Sequence of protein 1:
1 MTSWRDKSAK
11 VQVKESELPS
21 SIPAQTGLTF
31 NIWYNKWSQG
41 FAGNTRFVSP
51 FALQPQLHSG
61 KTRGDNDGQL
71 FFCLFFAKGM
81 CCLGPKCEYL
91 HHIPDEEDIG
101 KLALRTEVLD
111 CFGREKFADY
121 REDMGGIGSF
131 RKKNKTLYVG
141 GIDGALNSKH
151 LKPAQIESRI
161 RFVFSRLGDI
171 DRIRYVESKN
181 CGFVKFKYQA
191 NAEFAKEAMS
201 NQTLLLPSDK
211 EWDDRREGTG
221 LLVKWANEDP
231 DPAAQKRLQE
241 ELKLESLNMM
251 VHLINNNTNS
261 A

Sequence of protein 2:
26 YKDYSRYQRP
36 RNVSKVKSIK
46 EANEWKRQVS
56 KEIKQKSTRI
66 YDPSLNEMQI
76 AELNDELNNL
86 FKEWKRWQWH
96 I

This data describes a binding interaction between two proteins.

Residue-level contacts at the interface:
Residue F41 in protein 1 interacts with residue Y26 in protein 2 (closest heavy-atom distance 3.3 Å).
Residue G27 in protein 1 is in contact with residue Y26 in protein 2 (closest heavy-atom distance 4.9 Å).
Residue G40 in protein 1 contacts residue Y26 in protein 2 (closest heavy-atom distance 3.4 Å).
Residue Q39 in protein 1 is in contact with residue Y26 in protein 2 (closest heavy-atom distance 4.7 Å).
Residue F41 in protein 1 contacts residue K27 in protein 2 (closest heavy-atom distance 4.7 Å).
Residue G40 in protein 1 interacts with residue D28 in protein 2 (closest heavy-atom distance 4.8 Å).
Residue T26 in protein 1 contacts residue Y26 in protein 2 (closest heavy-atom distance 4.9 Å).
Residue F41 in protein 1 contacts residue D28 in protein 2 (closest heavy-atom distance 3.0 Å).